Interface contacts:
Residue S104 in protein 1 contacts residue L16 in protein 2 (closest heavy-atom distance 3.1 Å).
Residue R103 in protein 1 contacts residue L16 in protein 2 (closest heavy-atom distance 4.9 Å).
Residue D99 in protein 1 is in contact with residue S19 in protein 2 (closest heavy-atom distance 2.8 Å).
Residue L102 in protein 1 contacts residue L16 in protein 2 (closest heavy-atom distance 3.4 Å).
Residue T97 in protein 1 interacts with residue S19 in protein 2 (closest heavy-atom distance 2.3 Å).
Residue E98 in protein 1 contacts residue S19 in protein 2 (closest heavy-atom distance 3.6 Å).
Residue D99 in protein 1 interacts with residue L16 in protein 2 (closest heavy-atom distance 4.2 Å).

Sequence of protein 1:
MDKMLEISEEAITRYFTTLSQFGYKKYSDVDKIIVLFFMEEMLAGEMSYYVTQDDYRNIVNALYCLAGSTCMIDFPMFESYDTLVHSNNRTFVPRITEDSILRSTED

Sequence of protein 2:
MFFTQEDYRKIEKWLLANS

This data describes a binding interaction between two proteins.